Residue-level contacts at the interface:
Residue V78 in chain B is in contact with residue P55 in chain A (closest heavy-atom distance 3.7 Å).
Residue S80 in chain B is in contact with residue Q57 in chain A (closest heavy-atom distance 3.2 Å).
Residue G124 in chain B contacts residue G133 in chain A (closest heavy-atom distance 3.9 Å).
Residue A28 in chain B contacts residue I9 in chain A (closest heavy-atom distance 4.2 Å).
Residue E24 in chain B contacts residue N5 in chain A (closest heavy-atom distance 4.2 Å).
Residue E24 in chain B interacts with residue I9 in chain A (closest heavy-atom distance 4.4 Å).
Residue A28 in chain B interacts with residue T59 in chain A (closest heavy-atom distance 4.0 Å).
Residue D34 in chain B contacts residue F49 in chain A (closest heavy-atom distance 4.0 Å).
Residue L120 in chain B is in contact with residue L132 in chain A (closest heavy-atom distance 3.8 Å).
Residue Q23 in chain B is in contact with residue I6 in chain A (closest heavy-atom distance 3.9 Å).
Residue Y38 in chain B contacts residue T59 in chain A (closest heavy-atom distance 3.3 Å).
Residue L85 in chain B interacts with residue T59 in chain A (closest heavy-atom distance 3.3 Å).
Residue R41 in chain B is in contact with residue A58 in chain A (closest heavy-atom distance 4.4 Å).
Residue Q117 in chain B contacts residue K128 in chain A (closest heavy-atom distance 2.5 Å).
Residue Y116 in chain B is in contact with residue M125 in chain A (closest heavy-atom distance 4.1 Å).
Residue F109 in chain B contacts residue V118 in chain A (closest heavy-atom distance 3.9 Å).
Residue V78 in chain B is in contact with residue Q57 in chain A (closest heavy-atom distance 2.9 Å).
Residue L127 in chain B interacts with residue G133 in chain A (closest heavy-atom distance 4.4 Å).
Residue N32 in chain B is in contact with residue G61 in chain A (closest heavy-atom distance 3.2 Å).
Residue N32 in chain B contacts residue V62 in chain A (closest heavy-atom distance 3.1 Å).
Residue D34 in chain B interacts with residue R20 in chain A (closest heavy-atom distance 2.4 Å).
Residue K128 in chain B contacts residue G133 in chain A (closest heavy-atom distance 2.2 Å).
Residue A27 in chain B is in contact with residue V118 in chain A (closest heavy-atom distance 4.3 Å).
Residue Q23 in chain B is in contact with residue A2 in chain A (closest heavy-atom distance 3.9 Å).
Residue A31 in chain B is in contact with residue I9 in chain A (closest heavy-atom distance 3.9 Å).
Residue A27 in chain B interacts with residue I6 in chain A (closest heavy-atom distance 3.4 Å).
Residue L120 in chain B is in contact with residue M125 in chain A (closest heavy-atom distance 4.2 Å).
Residue A28 in chain B is in contact with residue G61 in chain A (closest heavy-atom distance 4.4 Å).
Residue S113 in chain B contacts residue M125 in chain A (closest heavy-atom distance 3.3 Å).
Residue I30 in chain B contacts residue N115 in chain A (closest heavy-atom distance 4.2 Å).
Residue D34 in chain B is in contact with residue S111 in chain A (closest heavy-atom distance 3.5 Å).
Residue A20 in chain B interacts with residue A2 in chain A (closest heavy-atom distance 3.3 Å).
Residue E24 in chain B interacts with residue I6 in chain A (closest heavy-atom distance 3.9 Å).
Residue D34 in chain B contacts residue Q17 in chain A (closest heavy-atom distance 3.0 Å).
Residue F109 in chain B is in contact with residue T121 in chain A (closest heavy-atom distance 4.0 Å).
Residue L120 in chain B interacts with residue T129 in chain A (closest heavy-atom distance 3.6 Å).
Residue A27 in chain B interacts with residue I9 in chain A (closest heavy-atom distance 4.0 Å).
Residue I30 in chain B interacts with residue V118 in chain A (closest heavy-atom distance 4.1 Å).
Residue L85 in chain B contacts residue A58 in chain A (closest heavy-atom distance 3.8 Å).
Residue Q23 in chain B contacts residue M125 in chain A (closest heavy-atom distance 3.2 Å).
Residue K128 in chain B interacts with residue Q134 in chain A (closest heavy-atom distance 4.3 Å).
Residue A31 in chain B is in contact with residue A13 in chain A (closest heavy-atom distance 3.5 Å).
Residue L123 in chain B contacts residue L132 in chain A (closest heavy-atom distance 3.7 Å).
Residue A31 in chain B is in contact with residue N115 in chain A (closest heavy-atom distance 3.6 Å).
Residue R41 in chain B interacts with residue T59 in chain A (closest heavy-atom distance 3.5 Å).
Residue P36 in chain B is in contact with residue F49 in chain A (closest heavy-atom distance 4.3 Å).
Residue I25 in chain B interacts with residue T59 in chain A (closest heavy-atom distance 3.5 Å).
Residue L120 in chain B contacts residue K128 in chain A (closest heavy-atom distance 3.8 Å).
Residue Y116 in chain B contacts residue T129 in chain A (closest heavy-atom distance 2.7 Å).
Residue A20 in chain B contacts residue L3 in chain A (closest heavy-atom distance 3.6 Å).
Residue N17 in chain B is in contact with residue L3 in chain A (closest heavy-atom distance 4.3 Å).
Residue A31 in chain B is in contact with residue V62 in chain A (closest heavy-atom distance 3.9 Å).
Residue T35 in chain B contacts residue F49 in chain A (closest heavy-atom distance 3.3 Å).
Residue Y38 in chain B contacts residue V51 in chain A (closest heavy-atom distance 4.0 Å).
Residue G124 in chain B is in contact with residue L132 in chain A (closest heavy-atom distance 3.7 Å).
Residue Y116 in chain B contacts residue A2 in chain A (closest heavy-atom distance 3.8 Å).
Residue E24 in chain B contacts residue L3 in chain A (closest heavy-atom distance 3.9 Å).
Residue N32 in chain B interacts with residue V51 in chain A (closest heavy-atom distance 3.5 Å).
Residue S80 in chain B is in contact with residue A58 in chain A (closest heavy-atom distance 4.1 Å).
Residue A28 in chain B interacts with residue G60 in chain A (closest heavy-atom distance 3.8 Å).

The following describes two proteins that form a bound complex.

Sequence of chain A:
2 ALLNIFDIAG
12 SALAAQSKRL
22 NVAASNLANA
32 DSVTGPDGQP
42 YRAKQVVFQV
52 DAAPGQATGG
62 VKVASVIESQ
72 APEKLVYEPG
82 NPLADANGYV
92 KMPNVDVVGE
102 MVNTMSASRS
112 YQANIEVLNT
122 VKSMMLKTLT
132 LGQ

Sequence of chain B:
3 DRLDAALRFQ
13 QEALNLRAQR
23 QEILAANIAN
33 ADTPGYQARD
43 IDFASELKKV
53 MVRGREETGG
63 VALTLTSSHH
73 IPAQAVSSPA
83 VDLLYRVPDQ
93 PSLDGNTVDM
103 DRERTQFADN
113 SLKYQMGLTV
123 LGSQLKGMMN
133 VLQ